Sequence of chain B:
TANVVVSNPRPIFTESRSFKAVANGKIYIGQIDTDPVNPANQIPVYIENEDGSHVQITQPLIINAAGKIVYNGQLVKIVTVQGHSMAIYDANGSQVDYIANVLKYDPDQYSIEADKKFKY

Contacts between the two chains:
Residue Y434 in chain A contacts residue V59 in chain B (closest heavy-atom distance 3.2 Å).
Residue Y434 in chain A interacts with residue Q60 in chain B (closest heavy-atom distance 2.8 Å).
Residue V433 in chain A contacts residue T62 in chain B (closest heavy-atom distance 4.6 Å).
Residue Y434 in chain A contacts residue I61 in chain B (closest heavy-atom distance 4.8 Å).
Residue F432 in chain A contacts residue Q60 in chain B (closest heavy-atom distance 3.5 Å).
Residue F432 in chain A contacts residue Y75 in chain B (closest heavy-atom distance 5.0 Å).
Residue F432 in chain A is in contact with residue T62 in chain B (closest heavy-atom distance 3.4 Å).
Residue D435 in chain A contacts residue Y75 in chain B (closest heavy-atom distance 4.4 Å).
Residue P431 in chain A contacts residue T62 in chain B (closest heavy-atom distance 4.6 Å).
Residue D435 in chain A contacts residue N76 in chain B (closest heavy-atom distance 3.2 Å).
Residue Y434 in chain A contacts residue Y75 in chain B (closest heavy-atom distance 3.2 Å).
Residue F432 in chain A interacts with residue I61 in chain B (closest heavy-atom distance 3.5 Å).

The following describes two proteins that form a bound complex.

Sequence of chain A:
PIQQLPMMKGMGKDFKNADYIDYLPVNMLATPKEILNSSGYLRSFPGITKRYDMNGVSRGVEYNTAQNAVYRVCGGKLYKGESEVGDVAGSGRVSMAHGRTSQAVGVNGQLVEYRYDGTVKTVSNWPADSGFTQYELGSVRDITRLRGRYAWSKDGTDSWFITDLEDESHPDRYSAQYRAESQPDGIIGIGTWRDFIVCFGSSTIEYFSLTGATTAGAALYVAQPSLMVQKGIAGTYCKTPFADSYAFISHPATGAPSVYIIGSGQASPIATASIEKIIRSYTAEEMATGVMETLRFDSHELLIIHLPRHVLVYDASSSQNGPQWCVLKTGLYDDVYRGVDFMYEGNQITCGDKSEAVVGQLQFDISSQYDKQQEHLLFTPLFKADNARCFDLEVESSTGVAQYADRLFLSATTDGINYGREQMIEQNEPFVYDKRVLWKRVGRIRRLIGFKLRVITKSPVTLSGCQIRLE